These two protein chains interact to form a complex.

Sequence of the first protein:
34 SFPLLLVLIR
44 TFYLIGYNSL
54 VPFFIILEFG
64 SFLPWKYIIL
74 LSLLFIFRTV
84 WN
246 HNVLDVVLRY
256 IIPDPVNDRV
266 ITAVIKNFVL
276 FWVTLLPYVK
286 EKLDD

Sequence of the second protein:
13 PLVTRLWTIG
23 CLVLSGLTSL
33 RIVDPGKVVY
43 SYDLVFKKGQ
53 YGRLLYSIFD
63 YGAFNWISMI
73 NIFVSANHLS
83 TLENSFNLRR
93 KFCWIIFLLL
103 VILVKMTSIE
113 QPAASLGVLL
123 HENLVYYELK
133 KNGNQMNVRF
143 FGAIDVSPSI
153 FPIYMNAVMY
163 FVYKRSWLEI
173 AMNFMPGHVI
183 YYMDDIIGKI

Interface contacts:
Residue S151 in the second protein contacts residue P282 in the first protein (closest heavy-atom distance 3.4 Å).
Residue V181 in the second protein is in contact with residue F276 in the first protein (closest heavy-atom distance 3.5 Å).
Residue F153 in the second protein interacts with residue L39 in the first protein (closest heavy-atom distance 4.7 Å).
Residue K191 in the second protein contacts residue Y255 in the first protein (closest heavy-atom distance 3.4 Å).
Residue I192 in the second protein interacts with residue A268 in the first protein (closest heavy-atom distance 4.1 Å).
Residue V127 in the second protein is in contact with residue R43 in the first protein (closest heavy-atom distance 4.5 Å).
Residue I146 in the second protein is in contact with residue P55 in the first protein (closest heavy-atom distance 3.5 Å).
Residue F142 in the second protein contacts residue N51 in the first protein (closest heavy-atom distance 4.2 Å).
Residue H80 in the second protein is in contact with residue R43 in the first protein (closest heavy-atom distance 3.5 Å).
Residue H180 in the second protein is in contact with residue T279 in the first protein (closest heavy-atom distance 3.3 Å).
Residue M161 in the second protein contacts residue F35 in the first protein (closest heavy-atom distance 3.6 Å).
Residue M157 in the second protein contacts residue F35 in the first protein (closest heavy-atom distance 3.9 Å).
Residue H80 in the second protein is in contact with residue L47 in the first protein (closest heavy-atom distance 4.8 Å).
Residue K191 in the second protein contacts residue L253 in the first protein (closest heavy-atom distance 4.0 Å).
Residue Y184 in the second protein contacts residue N272 in the first protein (closest heavy-atom distance 3.0 Å).
Residue S82 in the second protein interacts with residue L47 in the first protein (closest heavy-atom distance 4.6 Å).
Residue N73 in the second protein contacts residue V40 in the first protein (closest heavy-atom distance 4.6 Å).
Residue Y184 in the second protein interacts with residue F276 in the first protein (closest heavy-atom distance 3.5 Å).
Residue N73 in the second protein is in contact with residue S34 in the first protein (closest heavy-atom distance 2.9 Å).
Residue I192 in the second protein interacts with residue P260 in the first protein (closest heavy-atom distance 3.5 Å).
Residue H180 in the second protein contacts residue F276 in the first protein (closest heavy-atom distance 3.2 Å).
Residue V140 in the second protein is in contact with residue N51 in the first protein (closest heavy-atom distance 3.4 Å).
Residue M157 in the second protein contacts residue R43 in the first protein (closest heavy-atom distance 2.9 Å).
Residue V76 in the second protein is in contact with residue T44 in the first protein (closest heavy-atom distance 4.2 Å).
Residue F153 in the second protein contacts residue I42 in the first protein (closest heavy-atom distance 4.7 Å).
Residue I188 in the second protein contacts residue N272 in the first protein (closest heavy-atom distance 3.2 Å).
Residue R141 in the second protein contacts residue N51 in the first protein (closest heavy-atom distance 4.4 Å).
Residue E124 in the second protein contacts residue R43 in the first protein (closest heavy-atom distance 4.3 Å).
Residue Y184 in the second protein is in contact with residue F273 in the first protein (closest heavy-atom distance 3.7 Å).
Residue H180 in the second protein interacts with residue L280 in the first protein (closest heavy-atom distance 3.5 Å).
Residue Y184 in the second protein interacts with residue A268 in the first protein (closest heavy-atom distance 4.5 Å).
Residue K191 in the second protein contacts residue N272 in the first protein (closest heavy-atom distance 4.5 Å).
Residue V160 in the second protein interacts with residue F62 in the first protein (closest heavy-atom distance 4.3 Å).
Residue Y165 in the second protein interacts with residue P36 in the first protein (closest heavy-atom distance 3.1 Å).
Residue H123 in the second protein interacts with residue R43 in the first protein (closest heavy-atom distance 4.6 Å).
Residue G135 in the second protein is in contact with residue E286 in the first protein (closest heavy-atom distance 4.5 Å).
Residue K132 in the second protein is in contact with residue K285 in the first protein (closest heavy-atom distance 3.8 Å).
Residue M177 in the second protein is in contact with residue F276 in the first protein (closest heavy-atom distance 3.7 Å).
Residue N79 in the second protein interacts with residue L47 in the first protein (closest heavy-atom distance 3.5 Å).
Residue Y165 in the second protein contacts residue E61 in the first protein (closest heavy-atom distance 4.7 Å).
Residue Y156 in the second protein contacts residue F62 in the first protein (closest heavy-atom distance 3.5 Å).
Residue V76 in the second protein interacts with residue V40 in the first protein (closest heavy-atom distance 4.4 Å).
Residue N175 in the second protein contacts residue F35 in the first protein (closest heavy-atom distance 4.6 Å).
Residue I152 in the second protein contacts residue P282 in the first protein (closest heavy-atom distance 4.6 Å).
Residue T83 in the second protein is in contact with residue L47 in the first protein (closest heavy-atom distance 3.3 Å).
Residue Y165 in the second protein interacts with residue L39 in the first protein (closest heavy-atom distance 4.8 Å).
Residue V76 in the second protein contacts residue R43 in the first protein (closest heavy-atom distance 4.5 Å).
Residue E124 in the second protein interacts with residue F35 in the first protein (closest heavy-atom distance 3.0 Å).
Residue F153 in the second protein is in contact with residue R43 in the first protein (closest heavy-atom distance 3.4 Å).
Residue Y183 in the second protein contacts residue K285 in the first protein (closest heavy-atom distance 4.2 Å).
Residue M157 in the second protein interacts with residue L39 in the first protein (closest heavy-atom distance 3.6 Å).
Residue V140 in the second protein interacts with residue Y46 in the first protein (closest heavy-atom distance 4.1 Å).
Residue Y184 in the second protein interacts with residue V269 in the first protein (closest heavy-atom distance 3.1 Å).
Residue K132 in the second protein contacts residue T279 in the first protein (closest heavy-atom distance 3.5 Å).
Residue D187 in the second protein contacts residue N272 in the first protein (closest heavy-atom distance 4.4 Å).
Residue N79 in the second protein is in contact with residue T44 in the first protein (closest heavy-atom distance 3.0 Å).
Residue M161 in the second protein is in contact with residue L39 in the first protein (closest heavy-atom distance 4.1 Å).
Residue V164 in the second protein is in contact with residue F65 in the first protein (closest heavy-atom distance 3.6 Å).
Residue Y156 in the second protein contacts residue I58 in the first protein (closest heavy-atom distance 4.1 Å).
Residue Y156 in the second protein is in contact with residue E61 in the first protein (closest heavy-atom distance 4.7 Å).